Sequence of the second protein:
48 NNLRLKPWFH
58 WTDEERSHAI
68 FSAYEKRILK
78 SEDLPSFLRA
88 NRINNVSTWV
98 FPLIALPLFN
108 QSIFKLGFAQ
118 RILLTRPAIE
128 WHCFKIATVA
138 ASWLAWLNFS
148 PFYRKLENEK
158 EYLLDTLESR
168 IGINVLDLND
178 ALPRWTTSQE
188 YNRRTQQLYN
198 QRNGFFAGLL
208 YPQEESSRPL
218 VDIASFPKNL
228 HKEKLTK

Interface contacts:
Residue M379 in the first protein is in contact with residue E127 in the second protein (closest heavy-atom distance 3.6 Å).
Residue I382 in the first protein interacts with residue H129 in the second protein (closest heavy-atom distance 4.6 Å).
Residue L452 in the first protein is in contact with residue L103 in the second protein (closest heavy-atom distance 3.3 Å).
Residue L452 in the first protein is in contact with residue N107 in the second protein (closest heavy-atom distance 3.4 Å).
Residue I386 in the first protein contacts residue I133 in the second protein (closest heavy-atom distance 4.7 Å).
Residue F453 in the first protein interacts with residue L103 in the second protein (closest heavy-atom distance 4.0 Å).
Residue F378 in the first protein is in contact with residue C130 in the second protein (closest heavy-atom distance 3.4 Å).
Residue K451 in the first protein contacts residue P104 in the second protein (closest heavy-atom distance 4.5 Å).
Residue I382 in the first protein contacts residue I126 in the second protein (closest heavy-atom distance 4.1 Å).
Residue M379 in the first protein interacts with residue I126 in the second protein (closest heavy-atom distance 4.8 Å).
Residue F453 in the first protein contacts residue L100 in the second protein (closest heavy-atom distance 4.8 Å).
Residue I383 in the first protein interacts with residue I126 in the second protein (closest heavy-atom distance 3.5 Å).
Residue K451 in the first protein is in contact with residue L103 in the second protein (closest heavy-atom distance 3.2 Å).
Residue I382 in the first protein contacts residue I133 in the second protein (closest heavy-atom distance 3.7 Å).
Residue M379 in the first protein is in contact with residue C130 in the second protein (closest heavy-atom distance 4.2 Å).
Residue F378 in the first protein is in contact with residue I133 in the second protein (closest heavy-atom distance 4.8 Å).
Residue L452 in the first protein contacts residue K132 in the second protein (closest heavy-atom distance 3.7 Å).
Residue I382 in the first protein is in contact with residue C130 in the second protein (closest heavy-atom distance 4.3 Å).
Residue F378 in the first protein interacts with residue A134 in the second protein (closest heavy-atom distance 3.9 Å).
Residue K451 in the first protein interacts with residue N107 in the second protein (closest heavy-atom distance 4.0 Å).
Residue I386 in the first protein interacts with residue I126 in the second protein (closest heavy-atom distance 4.2 Å).
Residue I386 in the first protein contacts residue H129 in the second protein (closest heavy-atom distance 3.9 Å).

Sequence of the first protein:
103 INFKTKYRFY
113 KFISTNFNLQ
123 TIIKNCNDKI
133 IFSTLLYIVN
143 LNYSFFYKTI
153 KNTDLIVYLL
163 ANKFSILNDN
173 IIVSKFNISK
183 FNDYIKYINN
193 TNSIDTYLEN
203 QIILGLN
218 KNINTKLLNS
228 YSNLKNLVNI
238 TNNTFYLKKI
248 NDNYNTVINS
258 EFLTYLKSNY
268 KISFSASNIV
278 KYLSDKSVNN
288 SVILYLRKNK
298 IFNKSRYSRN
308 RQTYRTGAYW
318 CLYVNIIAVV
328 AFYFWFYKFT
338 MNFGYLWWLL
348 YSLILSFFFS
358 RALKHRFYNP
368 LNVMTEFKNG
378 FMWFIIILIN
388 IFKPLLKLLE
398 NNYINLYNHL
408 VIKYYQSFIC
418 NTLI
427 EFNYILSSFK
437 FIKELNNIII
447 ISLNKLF

These two protein chains interact to form a complex.